Sequence of protein 1:
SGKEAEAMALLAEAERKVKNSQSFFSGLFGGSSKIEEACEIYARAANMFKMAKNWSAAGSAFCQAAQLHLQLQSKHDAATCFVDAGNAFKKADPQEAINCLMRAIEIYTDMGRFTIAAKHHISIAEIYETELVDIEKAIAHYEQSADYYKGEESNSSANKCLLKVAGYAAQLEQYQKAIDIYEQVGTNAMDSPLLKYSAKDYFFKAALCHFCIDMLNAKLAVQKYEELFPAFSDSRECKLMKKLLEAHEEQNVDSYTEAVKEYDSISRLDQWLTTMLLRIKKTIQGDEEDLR

Sequence of protein 2:
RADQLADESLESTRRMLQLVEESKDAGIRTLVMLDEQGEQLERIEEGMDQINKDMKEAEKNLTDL

Residue-level contacts at the interface:
Residue Y214 in protein 1 interacts with residue D43 in protein 2 (closest heavy-atom distance 3.0 Å).
Residue E254 in protein 1 contacts residue R33 in protein 2 (closest heavy-atom distance 3.5 Å).
Residue P210 in protein 1 is in contact with residue R47 in protein 2 (closest heavy-atom distance 3.0 Å).
Residue I283 in protein 1 interacts with residue R33 in protein 2 (closest heavy-atom distance 3.5 Å).
Residue L211 in protein 1 is in contact with residue M51 in protein 2 (closest heavy-atom distance 4.4 Å).
Residue Y214 in protein 1 interacts with residue E40 in protein 2 (closest heavy-atom distance 2.9 Å).
Residue L211 in protein 1 is in contact with residue R47 in protein 2 (closest heavy-atom distance 2.8 Å).
Residue R253 in protein 1 contacts residue R33 in protein 2 (closest heavy-atom distance 4.0 Å).

The following describes two proteins that form a bound complex.